Residue-level contacts at the interface:
Residue D322 in the second protein interacts with residue A35 in the first protein (closest heavy-atom distance 4.3 Å).
Residue G332 in the second protein is in contact with residue A26 in the first protein (closest heavy-atom distance 4.0 Å).
Residue G326 in the second protein interacts with residue A32 in the first protein (closest heavy-atom distance 3.3 Å).
Residue Q539 in the second protein contacts residue A30 in the first protein (closest heavy-atom distance 3.7 Å).
Residue R330 in the second protein is in contact with residue A26 in the first protein (closest heavy-atom distance 3.7 Å).
Residue H532 in the second protein is in contact with residue A32 in the first protein (closest heavy-atom distance 4.7 Å).
Residue V536 in the second protein interacts with residue A30 in the first protein (closest heavy-atom distance 3.3 Å).
Residue D452 in the second protein interacts with residue T27 in the first protein (closest heavy-atom distance 4.2 Å).
Residue G326 in the second protein interacts with residue P34 in the first protein (closest heavy-atom distance 3.6 Å).
Residue I541 in the second protein is in contact with residue H28 in the first protein (closest heavy-atom distance 4.5 Å).
Residue H532 in the second protein interacts with residue A35 in the first protein (closest heavy-atom distance 3.9 Å).
Residue L327 in the second protein is in contact with residue S31 in the first protein (closest heavy-atom distance 3.2 Å).
Residue V333 in the second protein interacts with residue A26 in the first protein (closest heavy-atom distance 4.2 Å).
Residue M323 in the second protein contacts residue P34 in the first protein (closest heavy-atom distance 4.0 Å).
Residue A529 in the second protein contacts residue P37 in the first protein (closest heavy-atom distance 4.0 Å).
Residue M323 in the second protein interacts with residue A35 in the first protein (closest heavy-atom distance 3.5 Å).
Residue V333 in the second protein is in contact with residue T25 in the first protein (closest heavy-atom distance 4.4 Å).
Residue L342 in the second protein contacts residue G23 in the first protein (closest heavy-atom distance 4.7 Å).
Residue R330 in the second protein interacts with residue H28 in the first protein (closest heavy-atom distance 3.5 Å).
Residue G528 in the second protein is in contact with residue P37 in the first protein (closest heavy-atom distance 3.3 Å).
Residue V333 in the second protein contacts residue A21 in the first protein (closest heavy-atom distance 3.5 Å).
Residue L334 in the second protein interacts with residue A21 in the first protein (closest heavy-atom distance 3.9 Å).
Residue V536 in the second protein is in contact with residue S31 in the first protein (closest heavy-atom distance 4.2 Å).
Residue L334 in the second protein interacts with residue G22 in the first protein (closest heavy-atom distance 4.7 Å).
Residue A540 in the second protein is in contact with residue A30 in the first protein (closest heavy-atom distance 3.7 Å).
Residue G332 in the second protein contacts residue T27 in the first protein (closest heavy-atom distance 3.6 Å).
Residue V333 in the second protein interacts with residue G23 in the first protein (closest heavy-atom distance 4.2 Å).
Residue D322 in the second protein is in contact with residue R36 in the first protein (closest heavy-atom distance 3.2 Å).
Residue H532 in the second protein is in contact with residue P37 in the first protein (closest heavy-atom distance 4.2 Å).
Residue R330 in the second protein interacts with residue H29 in the first protein (closest heavy-atom distance 3.4 Å).
Residue G332 in the second protein interacts with residue T25 in the first protein (closest heavy-atom distance 3.4 Å).
Residue R330 in the second protein contacts residue H24 in the first protein (closest heavy-atom distance 4.5 Å).
Residue V329 in the second protein is in contact with residue H28 in the first protein (closest heavy-atom distance 4.0 Å).
Residue P335 in the second protein is in contact with residue A20 in the first protein (closest heavy-atom distance 3.9 Å).
Residue D328 in the second protein is in contact with residue H29 in the first protein (closest heavy-atom distance 3.3 Å).
Residue M323 in the second protein interacts with residue R36 in the first protein (closest heavy-atom distance 4.1 Å).
Residue L327 in the second protein interacts with residue A32 in the first protein (closest heavy-atom distance 2.8 Å).
Residue D328 in the second protein contacts residue S31 in the first protein (closest heavy-atom distance 4.2 Å).
Residue I324 in the second protein interacts with residue P37 in the first protein (closest heavy-atom distance 4.1 Å).
Residue L327 in the second protein is in contact with residue A30 in the first protein (closest heavy-atom distance 4.3 Å).
Residue V329 in the second protein is in contact with residue A30 in the first protein (closest heavy-atom distance 2.8 Å).
Residue T331 in the second protein interacts with residue T27 in the first protein (closest heavy-atom distance 2.7 Å).
Residue T331 in the second protein contacts residue H28 in the first protein (closest heavy-atom distance 3.0 Å).
Residue A540 in the second protein interacts with residue H29 in the first protein (closest heavy-atom distance 4.1 Å).
Residue V536 in the second protein contacts residue A32 in the first protein (closest heavy-atom distance 3.8 Å).
Residue D328 in the second protein interacts with residue A30 in the first protein (closest heavy-atom distance 3.8 Å).
Residue A540 in the second protein interacts with residue H28 in the first protein (closest heavy-atom distance 3.3 Å).
Residue R325 in the second protein interacts with residue P34 in the first protein (closest heavy-atom distance 4.0 Å).
Residue R330 in the second protein interacts with residue G23 in the first protein (closest heavy-atom distance 2.8 Å).
Residue E320 in the second protein contacts residue R36 in the first protein (closest heavy-atom distance 3.5 Å).
Residue I324 in the second protein contacts residue A35 in the first protein (closest heavy-atom distance 2.8 Å).
Residue V329 in the second protein is in contact with residue H29 in the first protein (closest heavy-atom distance 3.4 Å).
Residue D322 in the second protein contacts residue P37 in the first protein (closest heavy-atom distance 3.1 Å).
Residue P335 in the second protein is in contact with residue A21 in the first protein (closest heavy-atom distance 3.6 Å).
Residue V333 in the second protein interacts with residue A20 in the first protein (closest heavy-atom distance 4.6 Å).
Residue T331 in the second protein interacts with residue A26 in the first protein (closest heavy-atom distance 3.4 Å).
Residue V333 in the second protein is in contact with residue G22 in the first protein (closest heavy-atom distance 3.0 Å).
Residue I324 in the second protein contacts residue P34 in the first protein (closest heavy-atom distance 3.2 Å).
Residue G326 in the second protein is in contact with residue A33 in the first protein (closest heavy-atom distance 4.1 Å).
Residue Q539 in the second protein contacts residue H29 in the first protein (closest heavy-atom distance 4.6 Å).

Sequence of the first protein:
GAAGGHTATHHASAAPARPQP

This data describes a binding interaction between two proteins.

Sequence of the second protein:
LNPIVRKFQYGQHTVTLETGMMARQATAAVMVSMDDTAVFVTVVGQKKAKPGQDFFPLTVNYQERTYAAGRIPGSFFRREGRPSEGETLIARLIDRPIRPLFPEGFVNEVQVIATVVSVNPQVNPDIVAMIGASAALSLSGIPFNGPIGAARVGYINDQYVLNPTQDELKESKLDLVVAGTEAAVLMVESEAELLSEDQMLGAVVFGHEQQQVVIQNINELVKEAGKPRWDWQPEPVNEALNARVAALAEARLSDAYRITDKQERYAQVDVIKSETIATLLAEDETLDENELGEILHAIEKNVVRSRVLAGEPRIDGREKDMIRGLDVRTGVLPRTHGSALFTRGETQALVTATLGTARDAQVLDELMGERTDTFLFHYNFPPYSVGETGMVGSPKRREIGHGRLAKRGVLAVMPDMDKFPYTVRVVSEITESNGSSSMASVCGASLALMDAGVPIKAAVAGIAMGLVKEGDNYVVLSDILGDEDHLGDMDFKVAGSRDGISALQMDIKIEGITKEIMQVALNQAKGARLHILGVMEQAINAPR